Interface contacts:
Residue N64 in chain B contacts residue L11 in chain A (closest heavy-atom distance 2.9 Å).
Residue V68 in chain B contacts residue Y10 in chain A (closest heavy-atom distance 3.2 Å).
Residue E202 in chain B contacts residue S4 in chain A (closest heavy-atom distance 2.8 Å).
Residue W250 in chain B interacts with residue S4 in chain A (closest heavy-atom distance 3.2 Å).
Residue V198 in chain B is in contact with residue M5 in chain A (closest heavy-atom distance 3.3 Å).
Residue H186 in chain B interacts with residue L11 in chain A (closest heavy-atom distance 4.4 Å).
Residue S232 in chain B is in contact with residue L11 in chain A (closest heavy-atom distance 4.6 Å).
Residue S67 in chain B contacts residue Y10 in chain A (closest heavy-atom distance 4.6 Å).
Residue I239 in chain B interacts with residue P9 in chain A (closest heavy-atom distance 3.6 Å).
Residue N195 in chain B interacts with residue M5 in chain A (closest heavy-atom distance 4.7 Å).
Residue N64 in chain B is in contact with residue P9 in chain A (closest heavy-atom distance 4.9 Å).
Residue P187 in chain B interacts with residue L11 in chain A (closest heavy-atom distance 3.6 Å).
Residue N195 in chain B contacts residue V7 in chain A (closest heavy-atom distance 3.1 Å).
Residue P187 in chain B interacts with residue P9 in chain A (closest heavy-atom distance 3.4 Å).
Residue K71 in chain B interacts with residue Y10 in chain A (closest heavy-atom distance 3.5 Å).
Residue L242 in chain B interacts with residue V7 in chain A (closest heavy-atom distance 3.6 Å).
Residue G191 in chain B interacts with residue P9 in chain A (closest heavy-atom distance 4.5 Å).
Residue L249 in chain B interacts with residue R3 in chain A (closest heavy-atom distance 3.5 Å).
Residue K142 in chain B interacts with residue V7 in chain A (closest heavy-atom distance 3.1 Å).
Residue E202 in chain B is in contact with residue R3 in chain A (closest heavy-atom distance 4.4 Å).
Residue I188 in chain B contacts residue P9 in chain A (closest heavy-atom distance 4.3 Å).
Residue N246 in chain B contacts residue M5 in chain A (closest heavy-atom distance 3.0 Å).
Residue N246 in chain B contacts residue R3 in chain A (closest heavy-atom distance 4.3 Å).
Residue L242 in chain B contacts residue M5 in chain A (closest heavy-atom distance 4.5 Å).
Residue N72 in chain B contacts residue Y10 in chain A (closest heavy-atom distance 4.3 Å).
Residue R82 in chain B interacts with residue R3 in chain A (closest heavy-atom distance 3.2 Å).
Residue G191 in chain B is in contact with residue V7 in chain A (closest heavy-atom distance 3.8 Å).
Residue K142 in chain B contacts residue V8 in chain A (closest heavy-atom distance 3.3 Å).
Residue Y201 in chain B contacts residue S4 in chain A (closest heavy-atom distance 4.4 Å).
Residue K142 in chain B interacts with residue P9 in chain A (closest heavy-atom distance 3.2 Å).
Residue D235 in chain B contacts residue L11 in chain A (closest heavy-atom distance 3.9 Å).
Residue K71 in chain B contacts residue V7 in chain A (closest heavy-atom distance 4.6 Å).
Residue V198 in chain B is in contact with residue S4 in chain A (closest heavy-atom distance 3.7 Å).
Residue N64 in chain B contacts residue Y10 in chain A (closest heavy-atom distance 3.6 Å).
Residue I239 in chain B is in contact with residue V7 in chain A (closest heavy-atom distance 4.2 Å).
Residue L249 in chain B is in contact with residue S4 in chain A (closest heavy-atom distance 4.0 Å).
Residue R78 in chain B is in contact with residue R3 in chain A (closest heavy-atom distance 4.8 Å).
Residue F139 in chain B interacts with residue V8 in chain A (closest heavy-atom distance 3.8 Å).
Residue L194 in chain B is in contact with residue V7 in chain A (closest heavy-atom distance 4.0 Å).
Residue D235 in chain B contacts residue Y10 in chain A (closest heavy-atom distance 4.7 Å).
Residue N246 in chain B is in contact with residue S4 in chain A (closest heavy-atom distance 3.7 Å).
Residue I188 in chain B interacts with residue L11 in chain A (closest heavy-atom distance 4.5 Å).
Residue L249 in chain B interacts with residue W2 in chain A (closest heavy-atom distance 4.4 Å).
Residue F139 in chain B is in contact with residue P9 in chain A (closest heavy-atom distance 4.9 Å).
Residue K71 in chain B is in contact with residue V8 in chain A (closest heavy-atom distance 4.4 Å).
Residue S67 in chain B is in contact with residue V8 in chain A (closest heavy-atom distance 3.6 Å).
Residue D146 in chain B is in contact with residue V7 in chain A (closest heavy-atom distance 4.6 Å).
Residue L194 in chain B interacts with residue M5 in chain A (closest heavy-atom distance 3.7 Å).

Sequence of chain A:
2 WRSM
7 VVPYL

This data describes a binding interaction between two proteins.

Sequence of chain B:
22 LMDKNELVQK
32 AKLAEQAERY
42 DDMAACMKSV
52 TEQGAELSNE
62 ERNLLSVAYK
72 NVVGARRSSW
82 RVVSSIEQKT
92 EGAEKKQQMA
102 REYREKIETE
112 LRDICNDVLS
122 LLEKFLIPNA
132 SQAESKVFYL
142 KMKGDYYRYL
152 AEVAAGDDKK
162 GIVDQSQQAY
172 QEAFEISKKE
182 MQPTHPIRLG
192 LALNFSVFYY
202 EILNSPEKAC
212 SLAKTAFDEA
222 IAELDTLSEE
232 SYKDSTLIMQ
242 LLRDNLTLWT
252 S